Sequence of chain B:
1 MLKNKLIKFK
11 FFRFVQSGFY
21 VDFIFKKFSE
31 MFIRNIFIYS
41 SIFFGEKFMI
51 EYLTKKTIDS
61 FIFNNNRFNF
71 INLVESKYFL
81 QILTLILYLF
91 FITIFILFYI

The following describes two proteins that form a bound complex.

Contacts between the two chains:
Residue F331 in chain A interacts with residue N66 in chain B (closest heavy-atom distance 4.2 Å).
Residue F194 in chain A is in contact with residue E75 in chain B (closest heavy-atom distance 3.4 Å).
Residue L246 in chain A is in contact with residue L97 in chain B (closest heavy-atom distance 4.4 Å).
Residue P264 in chain A is in contact with residue L85 in chain B (closest heavy-atom distance 4.0 Å).
Residue S328 in chain A contacts residue I62 in chain B (closest heavy-atom distance 4.0 Å).
Residue P264 in chain A is in contact with residue Q81 in chain B (closest heavy-atom distance 4.5 Å).
Residue D332 in chain A interacts with residue I71 in chain B (closest heavy-atom distance 3.5 Å).
Residue F202 in chain A interacts with residue Y78 in chain B (closest heavy-atom distance 4.2 Å).
Residue I265 in chain A interacts with residue I82 in chain B (closest heavy-atom distance 4.0 Å).
Residue I243 in chain A interacts with residue F98 in chain B (closest heavy-atom distance 3.6 Å).
Residue I257 in chain A interacts with residue L85 in chain B (closest heavy-atom distance 4.5 Å).
Residue K274 in chain A is in contact with residue N72 in chain B (closest heavy-atom distance 3.6 Å).
Residue I317 in chain A interacts with residue I96 in chain B (closest heavy-atom distance 4.2 Å).
Residue E271 in chain A interacts with residue L73 in chain B (closest heavy-atom distance 3.9 Å).
Residue F331 in chain A interacts with residue I62 in chain B (closest heavy-atom distance 3.6 Å).
Residue I317 in chain A interacts with residue L89 in chain B (closest heavy-atom distance 4.0 Å).
Residue L250 in chain A is in contact with residue L89 in chain B (closest heavy-atom distance 3.7 Å).
Residue I329 in chain A interacts with residue N69 in chain B (closest heavy-atom distance 3.5 Å).
Residue N191 in chain A is in contact with residue E75 in chain B (closest heavy-atom distance 4.3 Å).
Residue Y195 in chain A is in contact with residue V74 in chain B (closest heavy-atom distance 3.8 Å).
Residue I254 in chain A is in contact with residue I86 in chain B (closest heavy-atom distance 3.7 Å).
Residue L250 in chain A interacts with residue F90 in chain B (closest heavy-atom distance 3.5 Å).
Residue I258 in chain A contacts residue I82 in chain B (closest heavy-atom distance 3.9 Å).
Residue S199 in chain A contacts residue Y78 in chain B (closest heavy-atom distance 2.8 Å).
Residue L250 in chain A contacts residue T93 in chain B (closest heavy-atom distance 3.2 Å).
Residue Y268 in chain A is in contact with residue L73 in chain B (closest heavy-atom distance 3.7 Å).
Residue I254 in chain A interacts with residue L85 in chain B (closest heavy-atom distance 3.7 Å).
Residue L267 in chain A is in contact with residue Q81 in chain B (closest heavy-atom distance 3.5 Å).
Residue S328 in chain A is in contact with residue N66 in chain B (closest heavy-atom distance 2.9 Å).
Residue I243 in chain A interacts with residue I94 in chain B (closest heavy-atom distance 3.8 Å).
Residue F247 in chain A contacts residue F90 in chain B (closest heavy-atom distance 3.6 Å).
Residue N334 in chain A is in contact with residue I71 in chain B (closest heavy-atom distance 4.2 Å).
Residue N242 in chain A is in contact with residue L97 in chain B (closest heavy-atom distance 4.2 Å).
Residue I329 in chain A contacts residue N66 in chain B (closest heavy-atom distance 3.7 Å).
Residue Y195 in chain A interacts with residue E75 in chain B (closest heavy-atom distance 3.9 Å).
Residue Y195 in chain A is in contact with residue Y78 in chain B (closest heavy-atom distance 4.1 Å).
Residue I317 in chain A interacts with residue I92 in chain B (closest heavy-atom distance 4.1 Å).
Residue F202 in chain A contacts residue F79 in chain B (closest heavy-atom distance 3.5 Å).
Residue I265 in chain A interacts with residue Q81 in chain B (closest heavy-atom distance 4.1 Å).
Residue M206 in chain A interacts with residue I86 in chain B (closest heavy-atom distance 4.1 Å).
Residue L246 in chain A is in contact with residue I94 in chain B (closest heavy-atom distance 4.1 Å).
Residue I327 in chain A interacts with residue I62 in chain B (closest heavy-atom distance 3.7 Å).
Residue L267 in chain A interacts with residue L73 in chain B (closest heavy-atom distance 3.7 Å).
Residue W198 in chain A is in contact with residue Y78 in chain B (closest heavy-atom distance 3.6 Å).
Residue S328 in chain A contacts residue N65 in chain B (closest heavy-atom distance 3.5 Å).
Residue L246 in chain A is in contact with residue T93 in chain B (closest heavy-atom distance 3.7 Å).
Residue I318 in chain A is in contact with residue L89 in chain B (closest heavy-atom distance 4.0 Å).
Residue F202 in chain A contacts residue I82 in chain B (closest heavy-atom distance 3.6 Å).
Residue D332 in chain A contacts residue N66 in chain B (closest heavy-atom distance 2.8 Å).
Residue I327 in chain A contacts residue F61 in chain B (closest heavy-atom distance 4.3 Å).
Residue I265 in chain A is in contact with residue L85 in chain B (closest heavy-atom distance 3.7 Å).
Residue Y195 in chain A interacts with residue L73 in chain B (closest heavy-atom distance 3.4 Å).
Residue I243 in chain A contacts residue L97 in chain B (closest heavy-atom distance 4.1 Å).
Residue Y268 in chain A contacts residue Y78 in chain B (closest heavy-atom distance 4.0 Å).
Residue I313 in chain A is in contact with residue I96 in chain B (closest heavy-atom distance 4.4 Å).
Residue F194 in chain A interacts with residue F79 in chain B (closest heavy-atom distance 4.0 Å).
Residue Y325 in chain A is in contact with residue Q81 in chain B (closest heavy-atom distance 2.8 Å).
Residue I254 in chain A is in contact with residue L89 in chain B (closest heavy-atom distance 3.7 Å).
Residue W198 in chain A interacts with residue F79 in chain B (closest heavy-atom distance 4.0 Å).
Residue I314 in chain A interacts with residue T93 in chain B (closest heavy-atom distance 4.1 Å).

Sequence of chain A:
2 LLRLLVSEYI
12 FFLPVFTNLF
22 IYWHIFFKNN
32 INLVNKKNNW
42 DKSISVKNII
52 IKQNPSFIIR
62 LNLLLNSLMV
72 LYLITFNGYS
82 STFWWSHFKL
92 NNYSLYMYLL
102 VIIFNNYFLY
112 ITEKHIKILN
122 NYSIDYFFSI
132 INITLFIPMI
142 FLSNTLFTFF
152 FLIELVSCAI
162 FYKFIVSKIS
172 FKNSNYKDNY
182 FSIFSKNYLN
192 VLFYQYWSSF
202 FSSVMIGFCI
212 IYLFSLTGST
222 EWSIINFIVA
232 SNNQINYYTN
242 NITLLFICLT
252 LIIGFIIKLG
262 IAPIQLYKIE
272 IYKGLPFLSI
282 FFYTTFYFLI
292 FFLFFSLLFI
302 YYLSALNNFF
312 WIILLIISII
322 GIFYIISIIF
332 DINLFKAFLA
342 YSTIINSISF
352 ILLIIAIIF